Sequence of the second protein:
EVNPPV

Sequence of the first protein:
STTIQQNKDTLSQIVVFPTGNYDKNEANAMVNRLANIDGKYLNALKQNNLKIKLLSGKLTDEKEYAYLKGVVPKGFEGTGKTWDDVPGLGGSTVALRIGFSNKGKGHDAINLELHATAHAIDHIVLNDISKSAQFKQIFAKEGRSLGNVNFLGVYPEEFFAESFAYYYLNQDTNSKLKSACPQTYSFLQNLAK

Contacts between the two chains:
Residue P92 in the first protein is in contact with residue P6 in the second protein (closest heavy-atom distance 4.4 Å).
Residue A114 in the first protein contacts residue V7 in the second protein (closest heavy-atom distance 3.6 Å).
Residue H128 in the first protein is in contact with residue E2 in the second protein (closest heavy-atom distance 3.2 Å).
Residue K79 in the first protein interacts with residue N4 in the second protein (closest heavy-atom distance 3.0 Å).
Residue E163 in the first protein is in contact with residue P6 in the second protein (closest heavy-atom distance 4.7 Å).
Residue S97 in the first protein is in contact with residue E2 in the second protein (closest heavy-atom distance 2.8 Å).
Residue G93 in the first protein contacts residue P5 in the second protein (closest heavy-atom distance 4.2 Å).
Residue G96 in the first protein is in contact with residue V3 in the second protein (closest heavy-atom distance 4.8 Å).
Residue E167 in the first protein contacts residue V7 in the second protein (closest heavy-atom distance 3.9 Å).
Residue G96 in the first protein contacts residue E2 in the second protein (closest heavy-atom distance 3.4 Å).
Residue W88 in the first protein is in contact with residue V3 in the second protein (closest heavy-atom distance 4.1 Å).
Residue F81 in the first protein is in contact with residue P5 in the second protein (closest heavy-atom distance 3.5 Å).
Residue T98 in the first protein contacts residue E2 in the second protein (closest heavy-atom distance 4.3 Å).
Residue E162 in the first protein interacts with residue N4 in the second protein (closest heavy-atom distance 3.8 Å).
Residue A114 in the first protein contacts residue P6 in the second protein (closest heavy-atom distance 4.4 Å).
Residue H124 in the first protein contacts residue E2 in the second protein (closest heavy-atom distance 4.9 Å).
Residue G95 in the first protein interacts with residue N4 in the second protein (closest heavy-atom distance 2.7 Å).
Residue V91 in the first protein interacts with residue P5 in the second protein (closest heavy-atom distance 4.5 Å).
Residue G111 in the first protein contacts residue V7 in the second protein (closest heavy-atom distance 5.0 Å).
Residue K79 in the first protein contacts residue P5 in the second protein (closest heavy-atom distance 3.5 Å).
Residue E163 in the first protein interacts with residue P5 in the second protein (closest heavy-atom distance 3.2 Å).
Residue L94 in the first protein interacts with residue E2 in the second protein (closest heavy-atom distance 4.8 Å).
Residue F156 in the first protein contacts residue P5 in the second protein (closest heavy-atom distance 4.3 Å).
Residue F81 in the first protein interacts with residue P6 in the second protein (closest heavy-atom distance 3.2 Å).
Residue H120 in the first protein is in contact with residue P5 in the second protein (closest heavy-atom distance 3.3 Å).
Residue S97 in the first protein interacts with residue V3 in the second protein (closest heavy-atom distance 5.0 Å).
Residue G95 in the first protein contacts residue E2 in the second protein (closest heavy-atom distance 4.1 Å).
Residue L73 in the first protein is in contact with residue V3 in the second protein (closest heavy-atom distance 4.5 Å).
Residue V91 in the first protein is in contact with residue P6 in the second protein (closest heavy-atom distance 3.3 Å).
Residue G93 in the first protein is in contact with residue P6 in the second protein (closest heavy-atom distance 3.2 Å).
Residue F81 in the first protein is in contact with residue V7 in the second protein (closest heavy-atom distance 4.3 Å).
Residue H124 in the first protein interacts with residue P5 in the second protein (closest heavy-atom distance 3.5 Å).
Residue Y70 in the first protein interacts with residue V3 in the second protein (closest heavy-atom distance 5.0 Å).
Residue F156 in the first protein contacts residue V7 in the second protein (closest heavy-atom distance 3.6 Å).
Residue L157 in the first protein contacts residue V7 in the second protein (closest heavy-atom distance 3.9 Å).
Residue N153 in the first protein interacts with residue V7 in the second protein (closest heavy-atom distance 3.5 Å).
Residue H120 in the first protein is in contact with residue V7 in the second protein (closest heavy-atom distance 4.0 Å).
Residue D133 in the first protein interacts with residue E2 in the second protein (closest heavy-atom distance 3.8 Å).
Residue K136 in the first protein is in contact with residue E2 in the second protein (closest heavy-atom distance 3.9 Å).
Residue L117 in the first protein is in contact with residue P6 in the second protein (closest heavy-atom distance 3.8 Å).
Residue D113 in the first protein contacts residue V7 in the second protein (closest heavy-atom distance 2.9 Å).
Residue Y72 in the first protein interacts with residue V3 in the second protein (closest heavy-atom distance 3.6 Å).
Residue H112 in the first protein is in contact with residue P6 in the second protein (closest heavy-atom distance 3.9 Å).
Residue E163 in the first protein interacts with residue N4 in the second protein (closest heavy-atom distance 3.8 Å).
Residue H120 in the first protein interacts with residue P6 in the second protein (closest heavy-atom distance 3.7 Å).
Residue F156 in the first protein is in contact with residue P6 in the second protein (closest heavy-atom distance 3.5 Å).
Residue W88 in the first protein is in contact with residue P5 in the second protein (closest heavy-atom distance 3.7 Å).
Residue H124 in the first protein contacts residue N4 in the second protein (closest heavy-atom distance 3.3 Å).
Residue P78 in the first protein is in contact with residue P5 in the second protein (closest heavy-atom distance 3.7 Å).
Residue G93 in the first protein contacts residue N4 in the second protein (closest heavy-atom distance 4.3 Å).
Residue H112 in the first protein contacts residue V7 in the second protein (closest heavy-atom distance 3.4 Å).
Residue W88 in the first protein interacts with residue N4 in the second protein (closest heavy-atom distance 3.7 Å).
Residue E163 in the first protein contacts residue V7 in the second protein (closest heavy-atom distance 4.9 Å).
Residue G96 in the first protein is in contact with residue N4 in the second protein (closest heavy-atom distance 3.8 Å).
Residue L94 in the first protein is in contact with residue V3 in the second protein (closest heavy-atom distance 3.6 Å).
Residue G95 in the first protein contacts residue V3 in the second protein (closest heavy-atom distance 3.5 Å).
Residue L94 in the first protein interacts with residue N4 in the second protein (closest heavy-atom distance 3.5 Å).

The following describes two proteins that form a bound complex.